This data describes a binding interaction between two proteins.

Contacts between the two chains:
Residue H98 in protein 1 contacts residue L375 in protein 2 (closest heavy-atom distance 3.9 Å).
Residue R99 in protein 1 contacts residue P383 in protein 2 (closest heavy-atom distance 3.9 Å).
Residue Y227 in protein 1 is in contact with residue Q265 in protein 2 (closest heavy-atom distance 3.8 Å).
Residue L100 in protein 1 contacts residue L375 in protein 2 (closest heavy-atom distance 3.5 Å).
Residue R361 in protein 1 is in contact with residue S343 in protein 2 (closest heavy-atom distance 3.9 Å).
Residue W369 in protein 1 is in contact with residue E342 in protein 2 (closest heavy-atom distance 3.3 Å).
Residue F288 in protein 1 interacts with residue R260 in protein 2 (closest heavy-atom distance 3.1 Å).
Residue R99 in protein 1 is in contact with residue G384 in protein 2 (closest heavy-atom distance 3.1 Å).
Residue P234 in protein 1 contacts residue R260 in protein 2 (closest heavy-atom distance 3.3 Å).
Residue Y93 in protein 1 is in contact with residue G374 in protein 2 (closest heavy-atom distance 3.8 Å).
Residue L101 in protein 1 is in contact with residue F382 in protein 2 (closest heavy-atom distance 3.0 Å).
Residue N94 in protein 1 interacts with residue D371 in protein 2 (closest heavy-atom distance 3.5 Å).
Residue K358 in protein 1 is in contact with residue S343 in protein 2 (closest heavy-atom distance 3.2 Å).
Residue L242 in protein 1 is in contact with residue Y242 in protein 2 (closest heavy-atom distance 3.5 Å).
Residue L219 in protein 1 contacts residue R275 in protein 2 (closest heavy-atom distance 3.2 Å).
Residue R347 in protein 1 contacts residue D288 in protein 2 (closest heavy-atom distance 3.3 Å).
Residue Q340 in protein 1 is in contact with residue T283 in protein 2 (closest heavy-atom distance 3.3 Å).
Residue E228 in protein 1 is in contact with residue T261 in protein 2 (closest heavy-atom distance 3.4 Å).
Residue T103 in protein 1 contacts residue F379 in protein 2 (closest heavy-atom distance 3.5 Å).
Residue P243 in protein 1 is in contact with residue Y242 in protein 2 (closest heavy-atom distance 2.1 Å).
Residue L240 in protein 1 is in contact with residue N253 in protein 2 (closest heavy-atom distance 3.8 Å).
Residue R361 in protein 1 contacts residue C341 in protein 2 (closest heavy-atom distance 2.4 Å).
Residue Y236 in protein 1 interacts with residue T256 in protein 2 (closest heavy-atom distance 3.3 Å).
Residue R347 in protein 1 interacts with residue Q284 in protein 2 (closest heavy-atom distance 3.9 Å).
Residue L242 in protein 1 interacts with residue Q245 in protein 2 (closest heavy-atom distance 3.5 Å).
Residue D221 in protein 1 contacts residue R275 in protein 2 (closest heavy-atom distance 3.5 Å).
Residue A290 in protein 1 is in contact with residue H264 in protein 2 (closest heavy-atom distance 3.5 Å).
Residue L242 in protein 1 interacts with residue L249 in protein 2 (closest heavy-atom distance 3.6 Å).
Residue L166 in protein 1 contacts residue I369 in protein 2 (closest heavy-atom distance 3.0 Å).
Residue G247 in protein 1 is in contact with residue Y242 in protein 2 (closest heavy-atom distance 3.6 Å).
Residue R361 in protein 1 is in contact with residue E342 in protein 2 (closest heavy-atom distance 3.9 Å).
Residue E97 in protein 1 interacts with residue E387 in protein 2 (closest heavy-atom distance 2.9 Å).
Residue D221 in protein 1 interacts with residue T272 in protein 2 (closest heavy-atom distance 3.8 Å).
Residue R99 in protein 1 contacts residue E387 in protein 2 (closest heavy-atom distance 3.9 Å).
Residue R246 in protein 1 contacts residue Y242 in protein 2 (closest heavy-atom distance 3.2 Å).
Residue I226 in protein 1 contacts residue Q265 in protein 2 (closest heavy-atom distance 2.3 Å).
Residue V160 in protein 1 is in contact with residue F382 in protein 2 (closest heavy-atom distance 3.7 Å).
Residue I226 in protein 1 contacts residue H268 in protein 2 (closest heavy-atom distance 3.6 Å).
Residue P292 in protein 1 interacts with residue H264 in protein 2 (closest heavy-atom distance 3.3 Å).
Residue L100 in protein 1 interacts with residue F382 in protein 2 (closest heavy-atom distance 3.6 Å).
Residue Y93 in protein 1 contacts residue D371 in protein 2 (closest heavy-atom distance 3.6 Å).
Residue Y93 in protein 1 interacts with residue F379 in protein 2 (closest heavy-atom distance 3.7 Å).
Residue V162 in protein 1 is in contact with residue F382 in protein 2 (closest heavy-atom distance 3.5 Å).
Residue T103 in protein 1 is in contact with residue H380 in protein 2 (closest heavy-atom distance 2.7 Å).
Residue Y236 in protein 1 interacts with residue I257 in protein 2 (closest heavy-atom distance 3.6 Å).
Residue T103 in protein 1 interacts with residue S381 in protein 2 (closest heavy-atom distance 2.9 Å).
Residue P287 in protein 1 interacts with residue R260 in protein 2 (closest heavy-atom distance 2.7 Å).
Residue P168 in protein 1 contacts residue R362 in protein 2 (closest heavy-atom distance 3.2 Å).
Residue L233 in protein 1 contacts residue R260 in protein 2 (closest heavy-atom distance 3.7 Å).
Residue D245 in protein 1 is in contact with residue Y242 in protein 2 (closest heavy-atom distance 3.2 Å).
Residue H222 in protein 1 interacts with residue H268 in protein 2 (closest heavy-atom distance 3.4 Å).
Residue N104 in protein 1 interacts with residue H380 in protein 2 (closest heavy-atom distance 3.6 Å).
Residue L100 in protein 1 is in contact with residue S381 in protein 2 (closest heavy-atom distance 3.6 Å).
Residue V91 in protein 1 contacts residue F379 in protein 2 (closest heavy-atom distance 3.6 Å).
Residue R365 in protein 1 interacts with residue E342 in protein 2 (closest heavy-atom distance 2.4 Å).
Residue E344 in protein 1 contacts residue Y287 in protein 2 (closest heavy-atom distance 3.5 Å).
Residue R341 in protein 1 interacts with residue Y287 in protein 2 (closest heavy-atom distance 3.6 Å).
Residue H98 in protein 1 interacts with residue E387 in protein 2 (closest heavy-atom distance 3.9 Å).
Residue K343 in protein 1 is in contact with residue N280 in protein 2 (closest heavy-atom distance 3.4 Å).
Residue Q340 in protein 1 interacts with residue Y287 in protein 2 (closest heavy-atom distance 3.4 Å).

Sequence of protein 1:
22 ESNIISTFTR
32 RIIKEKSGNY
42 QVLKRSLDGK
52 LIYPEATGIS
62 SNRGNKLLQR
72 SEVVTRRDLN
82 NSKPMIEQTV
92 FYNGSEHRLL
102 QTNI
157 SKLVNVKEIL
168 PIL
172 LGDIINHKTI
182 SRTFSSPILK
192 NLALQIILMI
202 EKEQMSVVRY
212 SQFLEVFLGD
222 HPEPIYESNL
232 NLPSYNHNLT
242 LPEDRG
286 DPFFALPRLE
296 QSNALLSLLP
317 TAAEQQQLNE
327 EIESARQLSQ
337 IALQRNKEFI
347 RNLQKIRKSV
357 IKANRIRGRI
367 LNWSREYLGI

Sequence of protein 2:
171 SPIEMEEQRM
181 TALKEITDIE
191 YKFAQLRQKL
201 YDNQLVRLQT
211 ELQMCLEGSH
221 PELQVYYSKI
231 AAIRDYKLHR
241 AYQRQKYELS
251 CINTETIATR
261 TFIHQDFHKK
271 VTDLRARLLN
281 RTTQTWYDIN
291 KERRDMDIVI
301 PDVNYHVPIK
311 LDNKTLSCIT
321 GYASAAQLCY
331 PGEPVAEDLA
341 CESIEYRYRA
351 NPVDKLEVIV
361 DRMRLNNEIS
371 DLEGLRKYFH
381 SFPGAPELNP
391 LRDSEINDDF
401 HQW